Residue-level contacts at the interface:
Residue K18 in the first protein contacts residue D66 in the second protein (closest heavy-atom distance 4.1 Å).
Residue K94 in the first protein is in contact with residue Q112 in the second protein (closest heavy-atom distance 3.4 Å).
Residue Y175 in the first protein is in contact with residue P109 in the second protein (closest heavy-atom distance 3.7 Å).
Residue L93 in the first protein interacts with residue Q112 in the second protein (closest heavy-atom distance 4.0 Å).
Residue W19 in the first protein contacts residue D66 in the second protein (closest heavy-atom distance 4.1 Å).
Residue L34 in the first protein contacts residue L25 in the second protein (closest heavy-atom distance 3.8 Å).
Residue A90 in the first protein contacts residue R116 in the second protein (closest heavy-atom distance 4.1 Å).
Residue S128 in the first protein is in contact with residue T139 in the second protein (closest heavy-atom distance 4.5 Å).
Residue F33 in the first protein is in contact with residue I125 in the second protein (closest heavy-atom distance 3.7 Å).
Residue K18 in the first protein interacts with residue Y71 in the second protein (closest heavy-atom distance 3.4 Å).
Residue P32 in the first protein interacts with residue I125 in the second protein (closest heavy-atom distance 3.0 Å).
Residue R182 in the first protein is in contact with residue T104 in the second protein (closest heavy-atom distance 3.6 Å).
Residue Y175 in the first protein contacts residue Q112 in the second protein (closest heavy-atom distance 4.3 Å).
Residue F24 in the first protein interacts with residue R116 in the second protein (closest heavy-atom distance 3.8 Å).
Residue F24 in the first protein contacts residue R120 in the second protein (closest heavy-atom distance 3.9 Å).
Residue Y175 in the first protein interacts with residue G108 in the second protein (closest heavy-atom distance 3.6 Å).
Residue R182 in the first protein interacts with residue G103 in the second protein (closest heavy-atom distance 3.5 Å).
Residue L34 in the first protein interacts with residue K124 in the second protein (closest heavy-atom distance 3.8 Å).
Residue F33 in the first protein is in contact with residue G126 in the second protein (closest heavy-atom distance 4.5 Å).
Residue P89 in the first protein is in contact with residue I128 in the second protein (closest heavy-atom distance 4.2 Å).
Residue E35 in the first protein interacts with residue R127 in the second protein (closest heavy-atom distance 3.2 Å).
Residue K94 in the first protein interacts with residue R116 in the second protein (closest heavy-atom distance 3.7 Å).
Residue D122 in the first protein interacts with residue T104 in the second protein (closest heavy-atom distance 2.9 Å).
Residue W19 in the first protein contacts residue S69 in the second protein (closest heavy-atom distance 4.2 Å).
Residue I21 in the first protein interacts with residue P70 in the second protein (closest heavy-atom distance 4.5 Å).
Residue F33 in the first protein contacts residue I128 in the second protein (closest heavy-atom distance 3.7 Å).
Residue L93 in the first protein is in contact with residue I128 in the second protein (closest heavy-atom distance 3.9 Å).
Residue E35 in the first protein contacts residue G126 in the second protein (closest heavy-atom distance 3.9 Å).
Residue W19 in the first protein is in contact with residue P70 in the second protein (closest heavy-atom distance 3.9 Å).
Residue W19 in the first protein interacts with residue R65 in the second protein (closest heavy-atom distance 4.3 Å).
Residue L34 in the first protein interacts with residue F27 in the second protein (closest heavy-atom distance 3.6 Å).
Residue W19 in the first protein is in contact with residue S68 in the second protein (closest heavy-atom distance 3.2 Å).
Residue Y175 in the first protein interacts with residue P107 in the second protein (closest heavy-atom distance 3.6 Å).
Residue E22 in the first protein is in contact with residue R116 in the second protein (closest heavy-atom distance 3.5 Å).
Residue K18 in the first protein is in contact with residue P70 in the second protein (closest heavy-atom distance 4.4 Å).
Residue F39 in the first protein interacts with residue I128 in the second protein (closest heavy-atom distance 4.1 Å).
Residue K179 in the first protein contacts residue F36 in the second protein (closest heavy-atom distance 4.2 Å).
Residue C121 in the first protein contacts residue T106 in the second protein (closest heavy-atom distance 3.4 Å).
Residue K18 in the first protein interacts with residue S69 in the second protein (closest heavy-atom distance 3.5 Å).
Residue A90 in the first protein is in contact with residue Q112 in the second protein (closest heavy-atom distance 3.4 Å).
Residue I92 in the first protein is in contact with residue I128 in the second protein (closest heavy-atom distance 3.9 Å).
Residue L93 in the first protein is in contact with residue I96 in the second protein (closest heavy-atom distance 3.7 Å).
Residue P32 in the first protein interacts with residue A119 in the second protein (closest heavy-atom distance 4.5 Å).
Residue L34 in the first protein interacts with residue I125 in the second protein (closest heavy-atom distance 3.2 Å).
Residue D122 in the first protein contacts residue T106 in the second protein (closest heavy-atom distance 3.3 Å).
Residue L178 in the first protein contacts residue F36 in the second protein (closest heavy-atom distance 4.5 Å).
Residue P32 in the first protein contacts residue K124 in the second protein (closest heavy-atom distance 4.0 Å).
Residue P89 in the first protein contacts residue R116 in the second protein (closest heavy-atom distance 4.5 Å).
Residue P89 in the first protein is in contact with residue L115 in the second protein (closest heavy-atom distance 3.4 Å).
Residue I21 in the first protein interacts with residue R116 in the second protein (closest heavy-atom distance 3.4 Å).
Residue D117 in the first protein is in contact with residue R116 in the second protein (closest heavy-atom distance 3.0 Å).
Residue K18 in the first protein contacts residue V61 in the second protein (closest heavy-atom distance 3.8 Å).
Residue D88 in the first protein interacts with residue R116 in the second protein (closest heavy-atom distance 3.1 Å).
Residue K179 in the first protein contacts residue N37 in the second protein (closest heavy-atom distance 4.0 Å).
Residue A90 in the first protein is in contact with residue L115 in the second protein (closest heavy-atom distance 4.1 Å).
Residue P89 in the first protein contacts residue A119 in the second protein (closest heavy-atom distance 3.6 Å).
Residue L93 in the first protein interacts with residue L115 in the second protein (closest heavy-atom distance 3.8 Å).
Residue W19 in the first protein contacts residue P109 in the second protein (closest heavy-atom distance 4.5 Å).
Residue G31 in the first protein contacts residue K124 in the second protein (closest heavy-atom distance 3.3 Å).
Residue Y175 in the first protein contacts residue F36 in the second protein (closest heavy-atom distance 3.6 Å).

This data describes a binding interaction between two proteins.

Sequence of the first protein:
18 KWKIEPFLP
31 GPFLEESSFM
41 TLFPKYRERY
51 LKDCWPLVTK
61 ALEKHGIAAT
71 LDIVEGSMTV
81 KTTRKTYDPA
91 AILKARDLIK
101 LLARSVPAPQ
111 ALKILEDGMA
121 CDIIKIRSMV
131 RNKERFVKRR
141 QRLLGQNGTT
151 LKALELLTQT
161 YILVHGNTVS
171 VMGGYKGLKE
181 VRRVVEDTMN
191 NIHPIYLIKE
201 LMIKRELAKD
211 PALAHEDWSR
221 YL

Sequence of the second protein:
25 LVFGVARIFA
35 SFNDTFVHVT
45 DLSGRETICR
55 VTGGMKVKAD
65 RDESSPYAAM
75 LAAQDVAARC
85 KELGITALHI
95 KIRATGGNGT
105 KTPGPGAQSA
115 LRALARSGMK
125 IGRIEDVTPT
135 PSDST